Residue-level contacts at the interface:
Residue G292 in the second protein is in contact with residue Y4 in the first protein (closest heavy-atom distance 3.2 Å).
Residue M257 in the second protein interacts with residue G9 in the first protein (closest heavy-atom distance 4.0 Å).
Residue N217 in the second protein contacts residue D15 in the first protein (closest heavy-atom distance 3.0 Å).
Residue L273 in the second protein contacts residue T12 in the first protein (closest heavy-atom distance 4.0 Å).
Residue T291 in the second protein interacts with residue L2 in the first protein (closest heavy-atom distance 3.5 Å).
Residue G292 in the second protein interacts with residue I6 in the first protein (closest heavy-atom distance 3.9 Å).
Residue M257 in the second protein is in contact with residue W14 in the first protein (closest heavy-atom distance 3.9 Å).
Residue I289 in the second protein interacts with residue I6 in the first protein (closest heavy-atom distance 3.7 Å).
Residue Q260 in the second protein contacts residue E7 in the first protein (closest heavy-atom distance 3.6 Å).
Residue N159 in the second protein is in contact with residue T12 in the first protein (closest heavy-atom distance 2.9 Å).
Residue N159 in the second protein is in contact with residue W14 in the first protein (closest heavy-atom distance 3.2 Å).
Residue W279 in the second protein contacts residue H8 in the first protein (closest heavy-atom distance 3.6 Å).
Residue R321 in the second protein interacts with residue I10 in the first protein (closest heavy-atom distance 3.9 Å).
Residue D280 in the second protein contacts residue H8 in the first protein (closest heavy-atom distance 3.0 Å).
Residue I316 in the second protein is in contact with residue H8 in the first protein (closest heavy-atom distance 4.1 Å).
Residue N261 in the second protein interacts with residue E7 in the first protein (closest heavy-atom distance 3.2 Å).
Residue R321 in the second protein interacts with residue G9 in the first protein (closest heavy-atom distance 3.2 Å).
Residue N261 in the second protein interacts with residue H8 in the first protein (closest heavy-atom distance 3.2 Å).
Residue Q260 in the second protein is in contact with residue H8 in the first protein (closest heavy-atom distance 4.0 Å).
Residue L295 in the second protein contacts residue Y4 in the first protein (closest heavy-atom distance 3.9 Å).
Residue N217 in the second protein contacts residue W14 in the first protein (closest heavy-atom distance 3.9 Å).
Residue C282 in the second protein contacts residue H8 in the first protein (closest heavy-atom distance 4.0 Å).
Residue W279 in the second protein contacts residue I6 in the first protein (closest heavy-atom distance 3.7 Å).
Residue I276 in the second protein contacts residue I6 in the first protein (closest heavy-atom distance 3.9 Å).
Residue T291 in the second protein is in contact with residue I6 in the first protein (closest heavy-atom distance 2.8 Å).
Residue I289 in the second protein interacts with residue P5 in the first protein (closest heavy-atom distance 4.0 Å).
Residue V256 in the second protein contacts residue W14 in the first protein (closest heavy-atom distance 4.0 Å).
Residue Y318 in the second protein contacts residue E7 in the first protein (closest heavy-atom distance 3.1 Å).
Residue T258 in the second protein interacts with residue H8 in the first protein (closest heavy-atom distance 3.4 Å).
Residue I160 in the second protein interacts with residue W14 in the first protein (closest heavy-atom distance 3.7 Å).
Residue Q221 in the second protein contacts residue W14 in the first protein (closest heavy-atom distance 2.8 Å).
Residue R321 in the second protein is in contact with residue H8 in the first protein (closest heavy-atom distance 2.8 Å).
Residue C300 in the second protein contacts residue I6 in the first protein (closest heavy-atom distance 3.6 Å).
Residue Y318 in the second protein contacts residue H8 in the first protein (closest heavy-atom distance 3.3 Å).
Residue I263 in the second protein contacts residue I6 in the first protein (closest heavy-atom distance 4.1 Å).
Residue G268 in the second protein is in contact with residue Y4 in the first protein (closest heavy-atom distance 3.9 Å).
Residue E325 in the second protein interacts with residue V11 in the first protein (closest heavy-atom distance 4.1 Å).
Residue N261 in the second protein contacts residue I10 in the first protein (closest heavy-atom distance 3.9 Å).
Residue V253 in the second protein contacts residue W14 in the first protein (closest heavy-atom distance 3.8 Å).
Residue N159 in the second protein contacts residue N13 in the first protein (closest heavy-atom distance 3.0 Å).
Residue Y293 in the second protein is in contact with residue I6 in the first protein (closest heavy-atom distance 3.9 Å).
Residue P264 in the second protein contacts residue Y4 in the first protein (closest heavy-atom distance 3.6 Å).
Residue I289 in the second protein is in contact with residue L2 in the first protein (closest heavy-atom distance 3.5 Å).
Residue Q260 in the second protein interacts with residue W14 in the first protein (closest heavy-atom distance 4.0 Å).
Residue R321 in the second protein interacts with residue E7 in the first protein (closest heavy-atom distance 3.0 Å).
Residue Q260 in the second protein is in contact with residue G9 in the first protein (closest heavy-atom distance 2.9 Å).
Residue H329 in the second protein contacts residue V11 in the first protein (closest heavy-atom distance 3.8 Å).
Residue M157 in the second protein is in contact with residue N13 in the first protein (closest heavy-atom distance 3.2 Å).
Residue N261 in the second protein interacts with residue G9 in the first protein (closest heavy-atom distance 3.9 Å).
Residue Q262 in the second protein interacts with residue I10 in the first protein (closest heavy-atom distance 3.8 Å).
Residue N261 in the second protein is in contact with residue I6 in the first protein (closest heavy-atom distance 3.6 Å).
Residue T291 in the second protein is in contact with residue P5 in the first protein (closest heavy-atom distance 3.5 Å).
Residue R321 in the second protein contacts residue V11 in the first protein (closest heavy-atom distance 3.5 Å).
Residue M157 in the second protein is in contact with residue W14 in the first protein (closest heavy-atom distance 4.1 Å).
Residue Y293 in the second protein interacts with residue Y4 in the first protein (closest heavy-atom distance 3.0 Å).
Residue R220 in the second protein interacts with residue D15 in the first protein (closest heavy-atom distance 3.6 Å).
Residue T290 in the second protein is in contact with residue L2 in the first protein (closest heavy-atom distance 4.0 Å).
Residue Q260 in the second protein contacts residue T12 in the first protein (closest heavy-atom distance 3.0 Å).
Residue Q260 in the second protein interacts with residue I10 in the first protein (closest heavy-atom distance 3.2 Å).
Residue R259 in the second protein is in contact with residue G9 in the first protein (closest heavy-atom distance 4.1 Å).

Sequence of the second protein:
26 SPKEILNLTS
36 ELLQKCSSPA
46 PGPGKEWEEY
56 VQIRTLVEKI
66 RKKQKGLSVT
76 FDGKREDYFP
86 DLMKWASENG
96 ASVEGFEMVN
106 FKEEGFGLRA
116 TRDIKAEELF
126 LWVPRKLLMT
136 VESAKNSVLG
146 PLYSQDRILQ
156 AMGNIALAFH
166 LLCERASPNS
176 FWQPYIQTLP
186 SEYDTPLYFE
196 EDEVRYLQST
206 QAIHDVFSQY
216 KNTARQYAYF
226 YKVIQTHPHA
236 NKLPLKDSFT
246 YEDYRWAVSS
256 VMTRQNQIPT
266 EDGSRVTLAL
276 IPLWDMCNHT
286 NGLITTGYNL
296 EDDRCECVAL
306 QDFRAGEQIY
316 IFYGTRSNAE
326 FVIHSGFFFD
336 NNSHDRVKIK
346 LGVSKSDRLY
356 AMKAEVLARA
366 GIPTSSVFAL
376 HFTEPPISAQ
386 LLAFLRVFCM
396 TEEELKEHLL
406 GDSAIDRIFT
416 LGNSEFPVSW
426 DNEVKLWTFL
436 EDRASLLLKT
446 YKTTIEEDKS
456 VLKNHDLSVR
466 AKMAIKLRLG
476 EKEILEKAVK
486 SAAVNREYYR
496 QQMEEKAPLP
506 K

Sequence of the first protein:
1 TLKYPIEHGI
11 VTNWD

These two protein chains interact to form a complex.